Sequence of chain B:
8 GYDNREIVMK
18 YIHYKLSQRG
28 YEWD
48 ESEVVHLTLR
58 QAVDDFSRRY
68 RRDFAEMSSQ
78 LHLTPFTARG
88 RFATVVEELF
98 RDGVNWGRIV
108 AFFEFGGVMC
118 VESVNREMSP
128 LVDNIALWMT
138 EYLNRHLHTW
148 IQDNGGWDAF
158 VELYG

These two protein chains interact to form a complex.

Sequence of chain A:
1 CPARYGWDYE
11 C

Contacts between the two chains:
Residue M74 in chain B is in contact with residue W7 in chain A (closest heavy-atom distance 3.9 Å).
Residue L96 in chain B is in contact with residue Y5 in chain A (closest heavy-atom distance 3.4 Å).
Residue G104 in chain B contacts residue W7 in chain A (closest heavy-atom distance 3.4 Å).
Residue L96 in chain B interacts with residue R4 in chain A (closest heavy-atom distance 3.2 Å).
Residue V101 in chain B is in contact with residue C1 in chain A (closest heavy-atom distance 3.9 Å).
Residue Y67 in chain B interacts with residue E10 in chain A (closest heavy-atom distance 3.2 Å).
Residue N102 in chain B interacts with residue W7 in chain A (closest heavy-atom distance 4.2 Å).
Residue R105 in chain B interacts with residue W7 in chain A (closest heavy-atom distance 3.5 Å).
Residue G104 in chain B is in contact with residue C11 in chain A (closest heavy-atom distance 3.9 Å).
Residue R105 in chain B contacts residue Y5 in chain A (closest heavy-atom distance 4.0 Å).
Residue N102 in chain B is in contact with residue D8 in chain A (closest heavy-atom distance 3.0 Å).
Residue W103 in chain B contacts residue C11 in chain A (closest heavy-atom distance 4.2 Å).
Residue N102 in chain B interacts with residue C11 in chain A (closest heavy-atom distance 3.7 Å).
Residue D70 in chain B contacts residue W7 in chain A (closest heavy-atom distance 3.5 Å).
Residue R105 in chain B interacts with residue R4 in chain A (closest heavy-atom distance 3.5 Å).
Residue D99 in chain B contacts residue R4 in chain A (closest heavy-atom distance 2.9 Å).
Residue Y67 in chain B is in contact with residue W7 in chain A (closest heavy-atom distance 3.5 Å).
Residue R105 in chain B interacts with residue P2 in chain A (closest heavy-atom distance 3.1 Å).
Residue F71 in chain B is in contact with residue W7 in chain A (closest heavy-atom distance 3.5 Å).
Residue R105 in chain B contacts residue A3 in chain A (closest heavy-atom distance 4.9 Å).
Residue G100 in chain B is in contact with residue C1 in chain A (closest heavy-atom distance 3.8 Å).
Residue D70 in chain B is in contact with residue R4 in chain A (closest heavy-atom distance 4.4 Å).
Residue D99 in chain B interacts with residue C1 in chain A (closest heavy-atom distance 3.5 Å).
Residue R105 in chain B interacts with residue D8 in chain A (closest heavy-atom distance 2.9 Å).
Residue D99 in chain B interacts with residue P2 in chain A (closest heavy-atom distance 3.5 Å).
Residue A108 in chain B is in contact with residue W7 in chain A (closest heavy-atom distance 3.3 Å).
Residue F63 in chain B contacts residue W7 in chain A (closest heavy-atom distance 3.2 Å).
Residue Y161 in chain B interacts with residue E10 in chain A (closest heavy-atom distance 4.6 Å).
Residue D70 in chain B contacts residue Y5 in chain A (closest heavy-atom distance 3.7 Å).
Residue Y67 in chain B is in contact with residue G6 in chain A (closest heavy-atom distance 3.3 Å).
Residue R105 in chain B interacts with residue C1 in chain A (closest heavy-atom distance 3.4 Å).
Residue E95 in chain B interacts with residue R4 in chain A (closest heavy-atom distance 3.0 Å).
Residue D70 in chain B is in contact with residue G6 in chain A (closest heavy-atom distance 2.7 Å).
Residue R98 in chain B contacts residue R4 in chain A (closest heavy-atom distance 3.5 Å).
Residue M74 in chain B interacts with residue Y5 in chain A (closest heavy-atom distance 4.6 Å).
Residue R66 in chain B is in contact with residue E10 in chain A (closest heavy-atom distance 3.2 Å).
Residue F63 in chain B is in contact with residue E10 in chain A (closest heavy-atom distance 4.4 Å).
Residue E95 in chain B interacts with residue Y5 in chain A (closest heavy-atom distance 3.6 Å).
Residue N102 in chain B contacts residue C1 in chain A (closest heavy-atom distance 4.2 Å).
Residue L96 in chain B contacts residue W7 in chain A (closest heavy-atom distance 4.2 Å).
Residue F97 in chain B contacts residue R4 in chain A (closest heavy-atom distance 4.6 Å).